Sequence of chain B:
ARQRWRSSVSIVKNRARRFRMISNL

Interface contacts:
Residue F92 in chain A contacts residue W5 in chain B (closest heavy-atom distance 3.5 Å).
Residue M109 in chain A is in contact with residue R4 in chain B (closest heavy-atom distance 3.5 Å).
Residue M145 in chain A is in contact with residue R6 in chain B (closest heavy-atom distance 4.1 Å).
Residue Q123 in chain A contacts residue A1 in chain B (closest heavy-atom distance 3.1 Å).
Residue D80 in chain A interacts with residue N24 in chain B (closest heavy-atom distance 3.5 Å).
Residue A15 in chain A interacts with residue F19 in chain B (closest heavy-atom distance 4.2 Å).
Residue E47 in chain A interacts with residue L25 in chain B (closest heavy-atom distance 3.5 Å).
Residue M109 in chain A interacts with residue S8 in chain B (closest heavy-atom distance 4.0 Å).
Residue E83 in chain A interacts with residue R20 in chain B (closest heavy-atom distance 3.2 Å).
Residue M72 in chain A interacts with residue M21 in chain B (closest heavy-atom distance 3.6 Å).
Residue E84 in chain A is in contact with residue V9 in chain B (closest heavy-atom distance 3.5 Å).
Residue E84 in chain A interacts with residue K13 in chain B (closest heavy-atom distance 3.8 Å).
Residue F141 in chain A is in contact with residue W5 in chain B (closest heavy-atom distance 3.5 Å).
Residue Q41 in chain A is in contact with residue L25 in chain B (closest heavy-atom distance 3.9 Å).
Residue D78 in chain A is in contact with residue K13 in chain B (closest heavy-atom distance 4.3 Å).
Residue Q41 in chain A contacts residue I22 in chain B (closest heavy-atom distance 4.3 Å).
Residue E87 in chain A interacts with residue R20 in chain B (closest heavy-atom distance 2.9 Å).
Residue V148 in chain A interacts with residue R2 in chain B (closest heavy-atom distance 3.6 Å).
Residue M124 in chain A interacts with residue A1 in chain B (closest heavy-atom distance 3.9 Å).
Residue E84 in chain A contacts residue R20 in chain B (closest heavy-atom distance 2.8 Å).
Residue M124 in chain A is in contact with residue R4 in chain B (closest heavy-atom distance 3.0 Å).
Residue L18 in chain A interacts with residue F19 in chain B (closest heavy-atom distance 4.2 Å).
Residue E87 in chain A contacts residue V12 in chain B (closest heavy-atom distance 3.5 Å).
Residue M124 in chain A contacts residue W5 in chain B (closest heavy-atom distance 3.1 Å).
Residue M145 in chain A interacts with residue V9 in chain B (closest heavy-atom distance 3.8 Å).
Residue D11 in chain A is in contact with residue R15 in chain B (closest heavy-atom distance 4.3 Å).
Residue K94 in chain A contacts residue R17 in chain B (closest heavy-atom distance 2.8 Å).
Residue M144 in chain A is in contact with residue W5 in chain B (closest heavy-atom distance 3.2 Å).
Residue M51 in chain A is in contact with residue L25 in chain B (closest heavy-atom distance 3.6 Å).
Residue L112 in chain A interacts with residue S8 in chain B (closest heavy-atom distance 4.2 Å).
Residue Q41 in chain A interacts with residue S23 in chain B (closest heavy-atom distance 2.4 Å).
Residue F68 in chain A interacts with residue I22 in chain B (closest heavy-atom distance 4.2 Å).
Residue E83 in chain A is in contact with residue N24 in chain B (closest heavy-atom distance 3.7 Å).
Residue F92 in chain A is in contact with residue S8 in chain B (closest heavy-atom distance 3.1 Å).
Residue A128 in chain A contacts residue W5 in chain B (closest heavy-atom distance 3.0 Å).
Residue L39 in chain A contacts residue F19 in chain B (closest heavy-atom distance 4.0 Å).
Residue L39 in chain A contacts residue S23 in chain B (closest heavy-atom distance 3.0 Å).
Residue V76 in chain A interacts with residue N14 in chain B (closest heavy-atom distance 3.5 Å).
Residue F92 in chain A is in contact with residue V9 in chain B (closest heavy-atom distance 4.0 Å).
Residue E127 in chain A is in contact with residue A1 in chain B (closest heavy-atom distance 3.7 Å).
Residue L105 in chain A is in contact with residue W5 in chain B (closest heavy-atom distance 3.3 Å).
Residue F19 in chain A contacts residue F19 in chain B (closest heavy-atom distance 3.3 Å).
Residue L39 in chain A interacts with residue R18 in chain B (closest heavy-atom distance 4.0 Å).
Residue N111 in chain A interacts with residue R15 in chain B (closest heavy-atom distance 3.1 Å).
Residue V108 in chain A is in contact with residue S8 in chain B (closest heavy-atom distance 3.5 Å).
Residue P43 in chain A is in contact with residue L25 in chain B (closest heavy-atom distance 3.1 Å).
Residue I100 in chain A is in contact with residue W5 in chain B (closest heavy-atom distance 3.9 Å).
Residue L48 in chain A is in contact with residue L25 in chain B (closest heavy-atom distance 4.2 Å).
Residue D80 in chain A contacts residue R20 in chain B (closest heavy-atom distance 4.0 Å).
Residue F141 in chain A contacts residue V9 in chain B (closest heavy-atom distance 3.7 Å).
Residue K77 in chain A is in contact with residue K13 in chain B (closest heavy-atom distance 2.5 Å).
Residue L112 in chain A contacts residue I11 in chain B (closest heavy-atom distance 3.4 Å).
Residue M144 in chain A is in contact with residue R2 in chain B (closest heavy-atom distance 4.0 Å).
Residue I36 in chain A is in contact with residue I22 in chain B (closest heavy-atom distance 3.9 Å).
Residue M51 in chain A is in contact with residue I22 in chain B (closest heavy-atom distance 4.1 Å).
Residue V76 in chain A contacts residue K13 in chain B (closest heavy-atom distance 3.6 Å).
Residue E120 in chain A is in contact with residue R4 in chain B (closest heavy-atom distance 3.0 Å).
Residue F12 in chain A is in contact with residue N14 in chain B (closest heavy-atom distance 2.7 Å).
Residue L116 in chain A interacts with residue R4 in chain B (closest heavy-atom distance 4.3 Å).
Residue K75 in chain A interacts with residue M21 in chain B (closest heavy-atom distance 3.6 Å).

Sequence of chain A:
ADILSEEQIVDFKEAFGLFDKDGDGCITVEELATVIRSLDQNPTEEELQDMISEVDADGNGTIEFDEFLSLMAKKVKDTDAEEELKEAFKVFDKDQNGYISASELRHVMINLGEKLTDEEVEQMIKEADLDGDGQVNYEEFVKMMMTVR

The following describes two proteins that form a bound complex.